Residue-level contacts at the interface:
Residue L149 in protein 2 is in contact with residue N96 in protein 1 (closest heavy-atom distance 3.8 Å).
Residue I65 in protein 2 interacts with residue S1 in protein 1 (closest heavy-atom distance 3.4 Å).
Residue F193 in protein 2 contacts residue V124 in protein 1 (closest heavy-atom distance 3.6 Å).
Residue E14 in protein 2 contacts residue R58 in protein 1 (closest heavy-atom distance 2.5 Å).
Residue L72 in protein 2 interacts with residue R67 in protein 1 (closest heavy-atom distance 3.7 Å).
Residue N174 in protein 2 is in contact with residue E116 in protein 1 (closest heavy-atom distance 3.2 Å).
Residue M53 in protein 2 interacts with residue S12 in protein 1 (closest heavy-atom distance 3.7 Å).
Residue M81 in protein 2 is in contact with residue Q78 in protein 1 (closest heavy-atom distance 3.4 Å).
Residue R73 in protein 2 is in contact with residue L70 in protein 1 (closest heavy-atom distance 3.8 Å).
Residue L204 in protein 2 is in contact with residue L137 in protein 1 (closest heavy-atom distance 3.7 Å).
Residue L15 in protein 2 interacts with residue L5 in protein 1 (closest heavy-atom distance 3.7 Å).
Residue I173 in protein 2 is in contact with residue F120 in protein 1 (closest heavy-atom distance 3.7 Å).
Residue L149 in protein 2 interacts with residue I95 in protein 1 (closest heavy-atom distance 3.8 Å).
Residue I87 in protein 2 contacts residue L83 in protein 1 (closest heavy-atom distance 3.3 Å).
Residue N68 in protein 2 contacts residue S1 in protein 1 (closest heavy-atom distance 3.0 Å).
Residue T1 in protein 2 contacts residue R69 in protein 1 (closest heavy-atom distance 3.5 Å).
Residue P88 in protein 2 contacts residue L83 in protein 1 (closest heavy-atom distance 3.6 Å).
Residue L163 in protein 2 contacts residue I110 in protein 1 (closest heavy-atom distance 3.8 Å).
Residue S77 in protein 2 interacts with residue L74 in protein 1 (closest heavy-atom distance 3.8 Å).
Residue T170 in protein 2 is in contact with residue K113 in protein 1 (closest heavy-atom distance 3.8 Å).
Residue L149 in protein 2 contacts residue L99 in protein 1 (closest heavy-atom distance 3.7 Å).
Residue D23 in protein 2 contacts residue L14 in protein 1 (closest heavy-atom distance 3.4 Å).
Residue L15 in protein 2 is in contact with residue L55 in protein 1 (closest heavy-atom distance 3.7 Å).
Residue G159 in protein 2 contacts residue L106 in protein 1 (closest heavy-atom distance 3.7 Å).
Residue S190 in protein 2 is in contact with residue M123 in protein 1 (closest heavy-atom distance 3.6 Å).
Residue R73 in protein 2 is in contact with residue L74 in protein 1 (closest heavy-atom distance 3.5 Å).
Residue L145 in protein 2 is in contact with residue L92 in protein 1 (closest heavy-atom distance 3.8 Å).
Residue R99 in protein 2 interacts with residue L98 in protein 1 (closest heavy-atom distance 3.4 Å).
Residue L15 in protein 2 interacts with residue Y8 in protein 1 (closest heavy-atom distance 3.8 Å).
Residue K152 in protein 2 interacts with residue N96 in protein 1 (closest heavy-atom distance 3.4 Å).
Residue K152 in protein 2 contacts residue Q100 in protein 1 (closest heavy-atom distance 3.3 Å).
Residue I166 in protein 2 is in contact with residue K113 in protein 1 (closest heavy-atom distance 3.7 Å).
Residue K89 in protein 2 is in contact with residue S80 in protein 1 (closest heavy-atom distance 3.6 Å).
Residue I80 in protein 2 contacts residue Q78 in protein 1 (closest heavy-atom distance 3.4 Å).
Residue F10 in protein 2 interacts with residue F62 in protein 1 (closest heavy-atom distance 3.6 Å).
Residue E141 in protein 2 is in contact with residue Y93 in protein 1 (closest heavy-atom distance 2.5 Å).
Residue K89 in protein 2 interacts with residue L83 in protein 1 (closest heavy-atom distance 3.5 Å).
Residue T170 in protein 2 interacts with residue E116 in protein 1 (closest heavy-atom distance 3.0 Å).
Residue L156 in protein 2 contacts residue R102 in protein 1 (closest heavy-atom distance 3.8 Å).
Residue M53 in protein 2 contacts residue Y8 in protein 1 (closest heavy-atom distance 3.1 Å).
Residue F10 in protein 2 is in contact with residue I59 in protein 1 (closest heavy-atom distance 3.6 Å).
Residue D86 in protein 2 contacts residue L83 in protein 1 (closest heavy-atom distance 3.3 Å).
Residue N68 in protein 2 interacts with residue L4 in protein 1 (closest heavy-atom distance 3.7 Å).
Residue I109 in protein 2 is in contact with residue L99 in protein 1 (closest heavy-atom distance 3.7 Å).
Residue Q76 in protein 2 is in contact with residue L71 in protein 1 (closest heavy-atom distance 3.4 Å).
Residue I11 in protein 2 is in contact with residue L5 in protein 1 (closest heavy-atom distance 3.8 Å).
Residue K152 in protein 2 contacts residue L103 in protein 1 (closest heavy-atom distance 3.7 Å).
Residue D86 in protein 2 contacts residue L85 in protein 1 (closest heavy-atom distance 3.8 Å).
Residue L204 in protein 2 contacts residue I140 in protein 1 (closest heavy-atom distance 3.7 Å).
Residue L19 in protein 2 interacts with residue S12 in protein 1 (closest heavy-atom distance 3.6 Å).
Residue L145 in protein 2 is in contact with residue Y93 in protein 1 (closest heavy-atom distance 3.6 Å).
Residue L61 in protein 2 contacts residue Y8 in protein 1 (closest heavy-atom distance 3.6 Å).
Residue G31 in protein 2 contacts residue W40 in protein 1 (closest heavy-atom distance 3.6 Å).
Residue I87 in protein 2 interacts with residue L85 in protein 1 (closest heavy-atom distance 3.8 Å).
Residue I189 in protein 2 interacts with residue M123 in protein 1 (closest heavy-atom distance 3.7 Å).
Residue A30 in protein 2 is in contact with residue W40 in protein 1 (closest heavy-atom distance 3.2 Å).
Residue F193 in protein 2 contacts residue M123 in protein 1 (closest heavy-atom distance 3.3 Å).
Residue E69 in protein 2 interacts with residue F63 in protein 1 (closest heavy-atom distance 3.6 Å).
Residue R73 in protein 2 contacts residue F73 in protein 1 (closest heavy-atom distance 3.7 Å).
Residue L112 in protein 2 interacts with residue I95 in protein 1 (closest heavy-atom distance 3.8 Å).

The following describes two proteins that form a bound complex.

Sequence of protein 1:
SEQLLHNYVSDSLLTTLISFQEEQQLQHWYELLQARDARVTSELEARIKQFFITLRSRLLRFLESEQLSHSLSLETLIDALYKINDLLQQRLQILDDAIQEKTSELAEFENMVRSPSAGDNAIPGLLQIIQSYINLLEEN

Sequence of protein 2:
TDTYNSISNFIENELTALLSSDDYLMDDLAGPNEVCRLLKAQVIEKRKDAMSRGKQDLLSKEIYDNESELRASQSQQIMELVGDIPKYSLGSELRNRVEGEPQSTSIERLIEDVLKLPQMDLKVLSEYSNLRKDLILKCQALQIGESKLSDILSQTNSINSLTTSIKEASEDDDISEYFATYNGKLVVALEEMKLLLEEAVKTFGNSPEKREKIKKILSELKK